Sequence of protein 2:
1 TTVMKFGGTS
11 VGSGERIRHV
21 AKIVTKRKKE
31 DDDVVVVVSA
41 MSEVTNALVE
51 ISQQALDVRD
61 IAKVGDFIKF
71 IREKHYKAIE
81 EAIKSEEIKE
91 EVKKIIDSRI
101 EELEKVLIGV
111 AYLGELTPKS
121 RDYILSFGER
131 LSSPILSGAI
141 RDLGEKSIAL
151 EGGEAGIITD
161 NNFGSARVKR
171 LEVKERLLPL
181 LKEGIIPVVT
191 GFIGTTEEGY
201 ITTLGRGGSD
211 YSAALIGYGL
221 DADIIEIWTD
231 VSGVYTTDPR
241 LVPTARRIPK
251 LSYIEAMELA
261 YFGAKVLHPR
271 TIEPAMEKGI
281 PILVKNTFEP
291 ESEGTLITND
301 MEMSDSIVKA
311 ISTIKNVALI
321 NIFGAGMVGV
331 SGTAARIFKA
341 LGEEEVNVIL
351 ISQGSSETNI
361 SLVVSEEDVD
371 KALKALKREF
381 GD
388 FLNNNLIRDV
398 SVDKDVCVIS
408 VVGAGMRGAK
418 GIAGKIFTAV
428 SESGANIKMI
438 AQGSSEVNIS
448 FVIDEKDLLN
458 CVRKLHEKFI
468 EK

These two protein chains interact to form a complex.

Sequence of protein 1:
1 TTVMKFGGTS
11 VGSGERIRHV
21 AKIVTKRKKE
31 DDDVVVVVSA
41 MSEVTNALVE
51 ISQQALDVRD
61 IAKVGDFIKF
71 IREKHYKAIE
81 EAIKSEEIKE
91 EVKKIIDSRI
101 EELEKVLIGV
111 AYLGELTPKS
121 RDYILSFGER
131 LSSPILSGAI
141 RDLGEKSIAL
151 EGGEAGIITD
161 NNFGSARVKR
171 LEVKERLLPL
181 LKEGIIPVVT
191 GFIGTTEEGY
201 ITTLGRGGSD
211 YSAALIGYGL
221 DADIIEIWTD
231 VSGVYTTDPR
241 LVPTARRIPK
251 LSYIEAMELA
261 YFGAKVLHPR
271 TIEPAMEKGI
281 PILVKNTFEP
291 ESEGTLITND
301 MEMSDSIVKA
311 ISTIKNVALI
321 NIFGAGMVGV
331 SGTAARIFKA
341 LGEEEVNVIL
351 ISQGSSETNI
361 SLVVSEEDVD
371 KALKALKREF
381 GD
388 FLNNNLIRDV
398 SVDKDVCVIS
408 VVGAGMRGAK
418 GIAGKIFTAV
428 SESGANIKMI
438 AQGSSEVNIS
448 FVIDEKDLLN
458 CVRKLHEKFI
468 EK

Interface contacts:
Residue V346 in protein 1 contacts residue S331 in protein 2 (closest heavy-atom distance 3.1 Å).
Residue S356 in protein 1 interacts with residue Y261 in protein 2 (closest heavy-atom distance 3.4 Å).
Residue F388 in protein 1 contacts residue E277 in protein 2 (closest heavy-atom distance 3.2 Å).
Residue M327 in protein 1 is in contact with residue R270 in protein 2 (closest heavy-atom distance 3.0 Å).
Residue V330 in protein 1 contacts residue V348 in protein 2 (closest heavy-atom distance 3.1 Å).
Residue N433 in protein 1 interacts with residue G415 in protein 2 (closest heavy-atom distance 3.0 Å).
Residue Q353 in protein 1 is in contact with residue I351 in protein 2 (closest heavy-atom distance 3.0 Å).
Residue S428 in protein 1 contacts residue G418 in protein 2 (closest heavy-atom distance 3.1 Å).
Residue V348 in protein 1 interacts with residue V330 in protein 2 (closest heavy-atom distance 3.3 Å).
Residue I434 in protein 1 interacts with residue Q439 in protein 2 (closest heavy-atom distance 3.1 Å).
Residue G440 in protein 1 is in contact with residue S361 in protein 2 (closest heavy-atom distance 3.1 Å).
Residue S356 in protein 1 interacts with residue E258 in protein 2 (closest heavy-atom distance 2.6 Å).
Residue Q439 in protein 1 interacts with residue I437 in protein 2 (closest heavy-atom distance 3.1 Å).
Residue E357 in protein 1 is in contact with residue I254 in protein 2 (closest heavy-atom distance 3.3 Å).
Residue G354 in protein 1 contacts residue N445 in protein 2 (closest heavy-atom distance 3.2 Å).
Residue G431 in protein 1 is in contact with residue K417 in protein 2 (closest heavy-atom distance 3.4 Å).
Residue S442 in protein 1 is in contact with residue G354 in protein 2 (closest heavy-atom distance 3.4 Å).
Residue R270 in protein 1 is in contact with residue M327 in protein 2 (closest heavy-atom distance 3.2 Å).
Residue S331 in protein 1 contacts residue F338 in protein 2 (closest heavy-atom distance 3.4 Å).
Residue I349 in protein 1 contacts residue Q353 in protein 2 (closest heavy-atom distance 3.4 Å).
Residue I434 in protein 1 contacts residue R414 in protein 2 (closest heavy-atom distance 3.4 Å).
Residue E258 in protein 1 contacts residue S356 in protein 2 (closest heavy-atom distance 2.5 Å).
Residue S331 in protein 1 contacts residue V346 in protein 2 (closest heavy-atom distance 2.9 Å).
Residue N359 in protein 1 is in contact with residue S441 in protein 2 (closest heavy-atom distance 3.2 Å).
Residue M436 in protein 1 contacts residue Q439 in protein 2 (closest heavy-atom distance 2.9 Å).
Residue G354 in protein 1 is in contact with residue S441 in protein 2 (closest heavy-atom distance 2.8 Å).
Residue M327 in protein 1 is in contact with residue P269 in protein 2 (closest heavy-atom distance 3.1 Å).
Residue S331 in protein 1 contacts residue V348 in protein 2 (closest heavy-atom distance 3.3 Å).
Residue S441 in protein 1 interacts with residue N359 in protein 2 (closest heavy-atom distance 3.1 Å).
Residue S441 in protein 1 interacts with residue G354 in protein 2 (closest heavy-atom distance 2.6 Å).
Residue N390 in protein 1 contacts residue R167 in protein 2 (closest heavy-atom distance 3.2 Å).
Residue Q439 in protein 1 contacts residue M436 in protein 2 (closest heavy-atom distance 3.0 Å).
Residue S356 in protein 1 contacts residue M257 in protein 2 (closest heavy-atom distance 3.3 Å).
Residue G440 in protein 1 contacts residue K435 in protein 2 (closest heavy-atom distance 3.3 Å).
Residue M257 in protein 1 is in contact with residue S356 in protein 2 (closest heavy-atom distance 3.4 Å).
Residue N445 in protein 1 interacts with residue G354 in protein 2 (closest heavy-atom distance 3.2 Å).
Residue K417 in protein 1 is in contact with residue S428 in protein 2 (closest heavy-atom distance 3.3 Å).
Residue M257 in protein 1 interacts with residue M327 in protein 2 (closest heavy-atom distance 3.3 Å).
Residue S361 in protein 1 is in contact with residue G440 in protein 2 (closest heavy-atom distance 3.0 Å).
Residue G418 in protein 1 is in contact with residue S428 in protein 2 (closest heavy-atom distance 3.3 Å).
Residue M327 in protein 1 contacts residue E273 in protein 2 (closest heavy-atom distance 3.3 Å).
Residue V348 in protein 1 is in contact with residue S331 in protein 2 (closest heavy-atom distance 3.3 Å).
Residue S441 in protein 1 is in contact with residue S361 in protein 2 (closest heavy-atom distance 3.3 Å).
Residue S428 in protein 1 contacts residue K417 in protein 2 (closest heavy-atom distance 3.0 Å).
Residue I437 in protein 1 interacts with residue Q439 in protein 2 (closest heavy-atom distance 3.0 Å).
Residue Q353 in protein 1 interacts with residue I349 in protein 2 (closest heavy-atom distance 3.2 Å).
Residue Q439 in protein 1 is in contact with residue I434 in protein 2 (closest heavy-atom distance 3.1 Å).
Residue S361 in protein 1 interacts with residue S441 in protein 2 (closest heavy-atom distance 3.1 Å).
Residue Q353 in protein 1 is in contact with residue L350 in protein 2 (closest heavy-atom distance 3.3 Å).
Residue N391 in protein 1 is in contact with residue R167 in protein 2 (closest heavy-atom distance 3.1 Å).
Residue G326 in protein 1 interacts with residue E273 in protein 2 (closest heavy-atom distance 3.1 Å).
Residue E273 in protein 1 interacts with residue M327 in protein 2 (closest heavy-atom distance 3.0 Å).
Residue E273 in protein 1 interacts with residue G326 in protein 2 (closest heavy-atom distance 3.3 Å).
Residue I351 in protein 1 interacts with residue Q353 in protein 2 (closest heavy-atom distance 3.1 Å).
Residue K435 in protein 1 interacts with residue G440 in protein 2 (closest heavy-atom distance 3.1 Å).
Residue E277 in protein 1 interacts with residue F388 in protein 2 (closest heavy-atom distance 3.0 Å).
Residue P269 in protein 1 interacts with residue M327 in protein 2 (closest heavy-atom distance 3.3 Å).
Residue G415 in protein 1 interacts with residue N433 in protein 2 (closest heavy-atom distance 3.3 Å).
Residue A325 in protein 1 contacts residue E273 in protein 2 (closest heavy-atom distance 3.4 Å).
Residue L389 in protein 1 interacts with residue R167 in protein 2 (closest heavy-atom distance 3.3 Å).